This data describes a binding interaction between two proteins.

Sequence of chain A:
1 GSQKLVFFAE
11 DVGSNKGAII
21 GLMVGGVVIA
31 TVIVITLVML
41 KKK

Interface contacts:
Residue L37 in chain B interacts with residue I33 in chain A (closest heavy-atom distance 4.6 Å).
Residue K4 in chain B interacts with residue S2 in chain A (closest heavy-atom distance 3.1 Å).
Residue G1 in chain B is in contact with residue N15 in chain A (closest heavy-atom distance 5.0 Å).
Residue Q3 in chain B is in contact with residue L5 in chain A (closest heavy-atom distance 3.5 Å).
Residue M23 in chain B is in contact with residue M23 in chain A (closest heavy-atom distance 4.1 Å).
Residue L22 in chain B is in contact with residue M23 in chain A (closest heavy-atom distance 3.9 Å).
Residue G1 in chain B contacts residue L5 in chain A (closest heavy-atom distance 3.3 Å).
Residue A30 in chain B contacts residue A30 in chain A (closest heavy-atom distance 3.6 Å).
Residue K4 in chain B is in contact with residue G1 in chain A (closest heavy-atom distance 4.0 Å).
Residue G26 in chain B contacts residue G26 in chain A (closest heavy-atom distance 3.8 Å).
Residue I33 in chain B is in contact with residue V34 in chain A (closest heavy-atom distance 3.6 Å).
Residue I33 in chain B is in contact with residue A30 in chain A (closest heavy-atom distance 4.8 Å).
Residue L37 in chain B is in contact with residue L37 in chain A (closest heavy-atom distance 3.8 Å).
Residue K4 in chain B contacts residue Q3 in chain A (closest heavy-atom distance 4.5 Å).
Residue G1 in chain B is in contact with residue V6 in chain A (closest heavy-atom distance 4.1 Å).
Residue T36 in chain B is in contact with residue L37 in chain A (closest heavy-atom distance 4.3 Å).
Residue I19 in chain B interacts with residue I19 in chain A (closest heavy-atom distance 3.4 Å).
Residue I29 in chain B interacts with residue A30 in chain A (closest heavy-atom distance 4.8 Å).
Residue K4 in chain B contacts residue V6 in chain A (closest heavy-atom distance 4.7 Å).
Residue I33 in chain B interacts with residue I33 in chain A (closest heavy-atom distance 3.4 Å).
Residue L22 in chain B contacts residue V27 in chain A (closest heavy-atom distance 4.0 Å).
Residue K4 in chain B is in contact with residue L5 in chain A (closest heavy-atom distance 3.8 Å).
Residue I19 in chain B interacts with residue M23 in chain A (closest heavy-atom distance 3.3 Å).
Residue G26 in chain B contacts residue A30 in chain A (closest heavy-atom distance 4.0 Å).
Residue I33 in chain B is in contact with residue L37 in chain A (closest heavy-atom distance 4.1 Å).
Residue A30 in chain B interacts with residue G26 in chain A (closest heavy-atom distance 4.3 Å).
Residue A30 in chain B interacts with residue I29 in chain A (closest heavy-atom distance 4.6 Å).
Residue V34 in chain B contacts residue I33 in chain A (closest heavy-atom distance 3.5 Å).
Residue V27 in chain B is in contact with residue G26 in chain A (closest heavy-atom distance 4.4 Å).
Residue M23 in chain B interacts with residue I19 in chain A (closest heavy-atom distance 3.7 Å).
Residue S2 in chain B is in contact with residue L5 in chain A (closest heavy-atom distance 3.7 Å).
Residue V27 in chain B is in contact with residue L22 in chain A (closest heavy-atom distance 4.3 Å).
Residue G26 in chain B interacts with residue V27 in chain A (closest heavy-atom distance 4.5 Å).
Residue M23 in chain B is in contact with residue L22 in chain A (closest heavy-atom distance 3.8 Å).
Residue L37 in chain B contacts residue T36 in chain A (closest heavy-atom distance 4.3 Å).
Residue A30 in chain B interacts with residue I33 in chain A (closest heavy-atom distance 4.5 Å).

Sequence of chain B:
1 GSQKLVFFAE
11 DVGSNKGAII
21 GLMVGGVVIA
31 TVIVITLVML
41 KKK